This data describes a binding interaction between two proteins.

Sequence of chain B:
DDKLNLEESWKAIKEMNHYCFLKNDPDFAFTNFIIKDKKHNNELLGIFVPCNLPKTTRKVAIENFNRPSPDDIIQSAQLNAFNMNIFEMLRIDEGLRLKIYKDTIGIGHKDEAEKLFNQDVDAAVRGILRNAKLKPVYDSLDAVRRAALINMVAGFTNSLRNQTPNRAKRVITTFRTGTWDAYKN

Interface contacts:
Residue W275 in chain A contacts residue N96 in chain B (closest heavy-atom distance 3.2 Å).
Residue R214 in chain A contacts residue D103 in chain B (closest heavy-atom distance 3.0 Å).
Residue P22 in chain A contacts residue W15 in chain B (closest heavy-atom distance 3.4 Å).
Residue Y15 in chain A is in contact with residue Y24 in chain B (closest heavy-atom distance 3.8 Å).
Residue R214 in chain A is in contact with residue I106 in chain B (closest heavy-atom distance 3.7 Å).
Residue F259 in chain A contacts residue F80 in chain B (closest heavy-atom distance 3.6 Å).
Residue C21 in chain A is in contact with residue W15 in chain B (closest heavy-atom distance 3.7 Å).
Residue W275 in chain A is in contact with residue S101 in chain B (closest heavy-atom distance 3.5 Å).
Residue D274 in chain A interacts with residue N96 in chain B (closest heavy-atom distance 3.0 Å).
Residue L19 in chain A is in contact with residue I18 in chain B (closest heavy-atom distance 3.5 Å).
Residue N253 in chain A contacts residue D104 in chain B (closest heavy-atom distance 3.1 Å).
Residue Y271 in chain A contacts residue L85 in chain B (closest heavy-atom distance 3.2 Å).
Residue F8 in chain A contacts residue W15 in chain B (closest heavy-atom distance 3.5 Å).
Residue T55 in chain A is in contact with residue L9 in chain B (closest heavy-atom distance 3.5 Å).
Residue P22 in chain A is in contact with residue L11 in chain B (closest heavy-atom distance 4.0 Å).
Residue W275 in chain A contacts residue P102 in chain B (closest heavy-atom distance 3.9 Å).
Residue F259 in chain A contacts residue I79 in chain B (closest heavy-atom distance 3.9 Å).
Residue Y271 in chain A interacts with residue F80 in chain B (closest heavy-atom distance 3.5 Å).
Residue M270 in chain A interacts with residue F80 in chain B (closest heavy-atom distance 3.5 Å).
Residue T55 in chain A interacts with residue D7 in chain B (closest heavy-atom distance 3.2 Å).
Residue L56 in chain A interacts with residue M21 in chain B (closest heavy-atom distance 3.7 Å).
Residue F10 in chain A interacts with residue W15 in chain B (closest heavy-atom distance 4.0 Å).
Residue T273 in chain A interacts with residue A93 in chain B (closest heavy-atom distance 3.6 Å).
Residue L269 in chain A is in contact with residue F80 in chain B (closest heavy-atom distance 3.1 Å).
Residue W275 in chain A interacts with residue F97 in chain B (closest heavy-atom distance 3.3 Å).
Residue Y271 in chain A interacts with residue P82 in chain B (closest heavy-atom distance 3.5 Å).
Residue P294 in chain A contacts residue I79 in chain B (closest heavy-atom distance 3.8 Å).
Residue T55 in chain A interacts with residue K8 in chain B (closest heavy-atom distance 3.8 Å).
Residue K293 in chain A is in contact with residue F97 in chain B (closest heavy-atom distance 3.9 Å).
Residue K18 in chain A contacts residue N22 in chain B (closest heavy-atom distance 3.3 Å).
Residue R54 in chain A contacts residue D7 in chain B (closest heavy-atom distance 3.0 Å).
Residue P294 in chain A interacts with residue F97 in chain B (closest heavy-atom distance 3.8 Å).
Residue S215 in chain A is in contact with residue D103 in chain B (closest heavy-atom distance 3.2 Å).
Residue L19 in chain A contacts residue M21 in chain B (closest heavy-atom distance 3.6 Å).
Residue F295 in chain A is in contact with residue F97 in chain B (closest heavy-atom distance 3.9 Å).
Residue R54 in chain A interacts with residue L9 in chain B (closest heavy-atom distance 3.7 Å).
Residue H51 in chain A contacts residue M21 in chain B (closest heavy-atom distance 3.4 Å).
Residue L19 in chain A contacts residue N22 in chain B (closest heavy-atom distance 2.4 Å).
Residue T216 in chain A contacts residue Q107 in chain B (closest heavy-atom distance 3.8 Å).
Residue Y24 in chain A is in contact with residue L11 in chain B (closest heavy-atom distance 3.3 Å).
Residue D274 in chain A contacts residue F97 in chain B (closest heavy-atom distance 3.7 Å).
Residue C21 in chain A interacts with residue I18 in chain B (closest heavy-atom distance 3.6 Å).
Residue T216 in chain A is in contact with residue D103 in chain B (closest heavy-atom distance 2.9 Å).
Residue T273 in chain A interacts with residue N96 in chain B (closest heavy-atom distance 3.6 Å).
Residue W275 in chain A contacts residue P100 in chain B (closest heavy-atom distance 3.6 Å).
Residue T216 in chain A contacts residue I106 in chain B (closest heavy-atom distance 3.2 Å).
Residue F259 in chain A contacts residue G78 in chain B (closest heavy-atom distance 3.9 Å).
Residue A272 in chain A is in contact with residue F97 in chain B (closest heavy-atom distance 3.8 Å).
Residue V258 in chain A contacts residue I79 in chain B (closest heavy-atom distance 3.7 Å).
Residue P281 in chain A contacts residue P82 in chain B (closest heavy-atom distance 3.8 Å).
Residue N253 in chain A interacts with residue S101 in chain B (closest heavy-atom distance 2.8 Å).
Residue W275 in chain A interacts with residue R99 in chain B (closest heavy-atom distance 2.9 Å).
Residue S215 in chain A interacts with residue Q107 in chain B (closest heavy-atom distance 3.3 Å).
Residue Y15 in chain A contacts residue N22 in chain B (closest heavy-atom distance 3.0 Å).
Residue I20 in chain A interacts with residue W15 in chain B (closest heavy-atom distance 3.5 Å).
Residue Q276 in chain A interacts with residue P102 in chain B (closest heavy-atom distance 3.7 Å).
Residue H51 in chain A interacts with residue A17 in chain B (closest heavy-atom distance 3.6 Å).
Residue P22 in chain A is in contact with residue I18 in chain B (closest heavy-atom distance 3.6 Å).
Residue L56 in chain A contacts residue S14 in chain B (closest heavy-atom distance 3.5 Å).
Residue R54 in chain A interacts with residue D6 in chain B (closest heavy-atom distance 2.9 Å).

Sequence of chain A:
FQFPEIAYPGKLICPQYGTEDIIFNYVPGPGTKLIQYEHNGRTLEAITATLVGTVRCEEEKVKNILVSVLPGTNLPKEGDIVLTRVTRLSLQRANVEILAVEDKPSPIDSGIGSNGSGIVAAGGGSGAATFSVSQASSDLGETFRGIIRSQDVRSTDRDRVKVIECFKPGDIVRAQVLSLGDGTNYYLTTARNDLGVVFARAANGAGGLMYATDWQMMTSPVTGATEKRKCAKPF